Interface contacts:
Residue Q10 in the second protein interacts with residue Y30 in the first protein (closest heavy-atom distance 3.3 Å).
Residue G50 in the second protein contacts residue L36 in the first protein (closest heavy-atom distance 3.5 Å).
Residue G50 in the second protein is in contact with residue S35 in the first protein (closest heavy-atom distance 2.9 Å).
Residue K45 in the second protein interacts with residue E24 in the first protein (closest heavy-atom distance 2.8 Å).
Residue A49 in the second protein contacts residue S35 in the first protein (closest heavy-atom distance 3.3 Å).
Residue K51 in the second protein contacts residue F41 in the first protein (closest heavy-atom distance 4.9 Å).
Residue N68 in the second protein is in contact with residue A39 in the first protein (closest heavy-atom distance 4.0 Å).
Residue A49 in the second protein is in contact with residue A39 in the first protein (closest heavy-atom distance 3.9 Å).
Residue V74 in the second protein contacts residue Q27 in the first protein (closest heavy-atom distance 4.8 Å).
Residue N68 in the second protein contacts residue S35 in the first protein (closest heavy-atom distance 5.0 Å).
Residue T75 in the second protein interacts with residue E24 in the first protein (closest heavy-atom distance 3.9 Å).
Residue I52 in the second protein contacts residue M32 in the first protein (closest heavy-atom distance 3.8 Å).
Residue I47 in the second protein is in contact with residue M32 in the first protein (closest heavy-atom distance 3.8 Å).
Residue G50 in the second protein contacts residue A47 in the first protein (closest heavy-atom distance 4.4 Å).
Residue L8 in the second protein contacts residue Q27 in the first protein (closest heavy-atom distance 4.1 Å).
Residue I52 in the second protein interacts with residue I28 in the first protein (closest heavy-atom distance 3.9 Å).
Residue L8 in the second protein is in contact with residue L19 in the first protein (closest heavy-atom distance 3.4 Å).
Residue K6 in the second protein interacts with residue M34 in the first protein (closest heavy-atom distance 3.3 Å).
Residue F69 in the second protein is in contact with residue S35 in the first protein (closest heavy-atom distance 4.1 Å).
Residue G50 in the second protein is in contact with residue M32 in the first protein (closest heavy-atom distance 3.4 Å).
Residue K51 in the second protein is in contact with residue A47 in the first protein (closest heavy-atom distance 2.9 Å).
Residue K78 in the second protein is in contact with residue L19 in the first protein (closest heavy-atom distance 5.0 Å).
Residue K78 in the second protein is in contact with residue S20 in the first protein (closest heavy-atom distance 3.0 Å).
Residue Y48 in the second protein contacts residue S35 in the first protein (closest heavy-atom distance 3.5 Å).
Residue K51 in the second protein contacts residue D48 in the first protein (closest heavy-atom distance 2.8 Å).
Residue Q10 in the second protein interacts with residue M34 in the first protein (closest heavy-atom distance 4.2 Å).
Residue M73 in the second protein contacts residue Q27 in the first protein (closest heavy-atom distance 4.0 Å).
Residue V71 in the second protein interacts with residue M34 in the first protein (closest heavy-atom distance 4.0 Å).
Residue V71 in the second protein is in contact with residue S35 in the first protein (closest heavy-atom distance 3.7 Å).
Residue L8 in the second protein contacts residue A31 in the first protein (closest heavy-atom distance 3.8 Å).
Residue K78 in the second protein is in contact with residue D18 in the first protein (closest heavy-atom distance 2.8 Å).
Residue I47 in the second protein interacts with residue A31 in the first protein (closest heavy-atom distance 3.9 Å).
Residue N68 in the second protein contacts residue G38 in the first protein (closest heavy-atom distance 3.2 Å).
Residue T7 in the second protein contacts residue M34 in the first protein (closest heavy-atom distance 3.9 Å).
Residue I47 in the second protein interacts with residue S35 in the first protein (closest heavy-atom distance 3.5 Å).
Residue A49 in the second protein contacts residue A47 in the first protein (closest heavy-atom distance 3.5 Å).
Residue M73 in the second protein interacts with residue I28 in the first protein (closest heavy-atom distance 3.8 Å).
Residue A49 in the second protein interacts with residue F41 in the first protein (closest heavy-atom distance 4.9 Å).
Residue K45 in the second protein contacts residue I28 in the first protein (closest heavy-atom distance 3.8 Å).
Residue F69 in the second protein contacts residue G38 in the first protein (closest heavy-atom distance 3.7 Å).
Residue K51 in the second protein interacts with residue S35 in the first protein (closest heavy-atom distance 4.7 Å).
Residue L8 in the second protein is in contact with residue M34 in the first protein (closest heavy-atom distance 3.8 Å).
Residue A49 in the second protein is in contact with residue L36 in the first protein (closest heavy-atom distance 3.4 Å).
Residue L8 in the second protein contacts residue Y30 in the first protein (closest heavy-atom distance 3.0 Å).
Residue M73 in the second protein contacts residue E24 in the first protein (closest heavy-atom distance 4.6 Å).
Residue V71 in the second protein is in contact with residue A31 in the first protein (closest heavy-atom distance 3.7 Å).
Residue K51 in the second protein interacts with residue M32 in the first protein (closest heavy-atom distance 4.7 Å).
Residue F69 in the second protein interacts with residue M34 in the first protein (closest heavy-atom distance 3.4 Å).
Residue M73 in the second protein is in contact with residue A31 in the first protein (closest heavy-atom distance 4.0 Å).
Residue A49 in the second protein contacts residue M32 in the first protein (closest heavy-atom distance 4.9 Å).

Sequence of the first protein:
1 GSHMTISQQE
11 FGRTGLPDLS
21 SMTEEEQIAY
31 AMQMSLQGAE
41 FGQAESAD

Sequence of the second protein:
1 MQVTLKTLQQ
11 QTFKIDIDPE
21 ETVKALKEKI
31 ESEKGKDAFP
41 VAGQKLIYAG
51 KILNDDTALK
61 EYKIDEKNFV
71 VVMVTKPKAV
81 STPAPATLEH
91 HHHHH

The following describes two proteins that form a bound complex.